Interface contacts:
Residue A281 in protein 1 contacts residue F62 in protein 2 (closest heavy-atom distance 3.5 Å).
Residue L419 in protein 1 is in contact with residue N141 in protein 2 (closest heavy-atom distance 2.8 Å).
Residue R238 in protein 1 contacts residue D51 in protein 2 (closest heavy-atom distance 3.4 Å).
Residue Y261 in protein 1 is in contact with residue Q95 in protein 2 (closest heavy-atom distance 3.4 Å).
Residue Y237 in protein 1 interacts with residue Y50 in protein 2 (closest heavy-atom distance 2.9 Å).
Residue K228 in protein 1 contacts residue D45 in protein 2 (closest heavy-atom distance 3.3 Å).
Residue T262 in protein 1 is in contact with residue Q95 in protein 2 (closest heavy-atom distance 3.1 Å).
Residue Y224 in protein 1 interacts with residue D45 in protein 2 (closest heavy-atom distance 2.7 Å).
Residue D266 in protein 1 is in contact with residue Q95 in protein 2 (closest heavy-atom distance 2.7 Å).
Residue R83 in protein 1 contacts residue D45 in protein 2 (closest heavy-atom distance 2.6 Å).
Residue D416 in protein 1 contacts residue R137 in protein 2 (closest heavy-atom distance 2.6 Å).
Residue K228 in protein 1 contacts residue G46 in protein 2 (closest heavy-atom distance 3.4 Å).
Residue V242 in protein 1 is in contact with residue T27 in protein 2 (closest heavy-atom distance 3.0 Å).
Residue L264 in protein 1 interacts with residue Q95 in protein 2 (closest heavy-atom distance 3.3 Å).
Residue D266 in protein 1 contacts residue W93 in protein 2 (closest heavy-atom distance 3.5 Å).
Residue R238 in protein 1 is in contact with residue G30 in protein 2 (closest heavy-atom distance 2.5 Å).
Residue I288 in protein 1 interacts with residue W57 in protein 2 (closest heavy-atom distance 3.4 Å).
Residue V234 in protein 1 contacts residue Y50 in protein 2 (closest heavy-atom distance 3.1 Å).
Residue V250 in protein 1 is in contact with residue L20 in protein 2 (closest heavy-atom distance 3.5 Å).
Residue G285 in protein 1 interacts with residue W58 in protein 2 (closest heavy-atom distance 3.4 Å).
Residue S236 in protein 1 is in contact with residue N52 in protein 2 (closest heavy-atom distance 3.0 Å).
Residue P233 in protein 1 interacts with residue Y50 in protein 2 (closest heavy-atom distance 3.2 Å).
Residue P227 in protein 1 is in contact with residue I47 in protein 2 (closest heavy-atom distance 3.5 Å).
Residue S236 in protein 1 contacts residue Y50 in protein 2 (closest heavy-atom distance 3.5 Å).
Residue L271 in protein 1 contacts residue G78 in protein 2 (closest heavy-atom distance 3.3 Å).
Residue Y158 in protein 1 interacts with residue I47 in protein 2 (closest heavy-atom distance 3.2 Å).
Residue I288 in protein 1 interacts with residue W58 in protein 2 (closest heavy-atom distance 3.3 Å).
Residue S270 in protein 1 interacts with residue P77 in protein 2 (closest heavy-atom distance 2.9 Å).
Residue Y224 in protein 1 interacts with residue I47 in protein 2 (closest heavy-atom distance 3.2 Å).
Residue N414 in protein 1 interacts with residue R137 in protein 2 (closest heavy-atom distance 3.0 Å).
Residue V234 in protein 1 interacts with residue E49 in protein 2 (closest heavy-atom distance 3.5 Å).
Residue G417 in protein 1 contacts residue Y110 in protein 2 (closest heavy-atom distance 3.5 Å).
Residue T418 in protein 1 interacts with residue R137 in protein 2 (closest heavy-atom distance 2.8 Å).
Residue W284 in protein 1 contacts residue W57 in protein 2 (closest heavy-atom distance 3.5 Å).
Residue R238 in protein 1 interacts with residue E31 in protein 2 (closest heavy-atom distance 3.3 Å).
Residue D415 in protein 1 contacts residue Y110 in protein 2 (closest heavy-atom distance 3.5 Å).
Residue L277 in protein 1 interacts with residue T65 in protein 2 (closest heavy-atom distance 3.4 Å).
Residue W253 in protein 1 interacts with residue T16 in protein 2 (closest heavy-atom distance 3.3 Å).
Residue K330 in protein 1 is in contact with residue Y72 in protein 2 (closest heavy-atom distance 3.5 Å).
Residue Y237 in protein 1 contacts residue M40 in protein 2 (closest heavy-atom distance 3.4 Å).
Residue A281 in protein 1 contacts residue W58 in protein 2 (closest heavy-atom distance 2.8 Å).
Residue M273 in protein 1 interacts with residue Y72 in protein 2 (closest heavy-atom distance 3.5 Å).
Residue Y235 in protein 1 interacts with residue T35 in protein 2 (closest heavy-atom distance 3.5 Å).
Residue W267 in protein 1 contacts residue M1 in protein 2 (closest heavy-atom distance 3.5 Å).
Residue Y261 in protein 1 is in contact with residue Q98 in protein 2 (closest heavy-atom distance 3.4 Å).
Residue D416 in protein 1 interacts with residue M134 in protein 2 (closest heavy-atom distance 3.3 Å).
Residue W267 in protein 1 is in contact with residue G78 in protein 2 (closest heavy-atom distance 3.5 Å).
Residue P233 in protein 1 interacts with residue E48 in protein 2 (closest heavy-atom distance 3.1 Å).
Residue Y235 in protein 1 contacts residue N52 in protein 2 (closest heavy-atom distance 3.0 Å).
Residue H156 in protein 1 is in contact with residue F44 in protein 2 (closest heavy-atom distance 3.5 Å).
Residue I278 in protein 1 interacts with residue T65 in protein 2 (closest heavy-atom distance 3.5 Å).
Residue V234 in protein 1 interacts with residue E48 in protein 2 (closest heavy-atom distance 2.8 Å).
Residue T84 in protein 1 contacts residue F44 in protein 2 (closest heavy-atom distance 3.4 Å).
Residue Y158 in protein 1 contacts residue F44 in protein 2 (closest heavy-atom distance 3.5 Å).
Residue Y421 in protein 1 contacts residue N141 in protein 2 (closest heavy-atom distance 3.2 Å).
Residue K228 in protein 1 contacts residue I47 in protein 2 (closest heavy-atom distance 3.5 Å).
Residue R238 in protein 1 contacts residue T27 in protein 2 (closest heavy-atom distance 3.3 Å).
Residue W253 in protein 1 interacts with residue T13 in protein 2 (closest heavy-atom distance 3.4 Å).
Residue Q269 in protein 1 contacts residue Q95 in protein 2 (closest heavy-atom distance 2.9 Å).
Residue D266 in protein 1 interacts with residue T94 in protein 2 (closest heavy-atom distance 3.2 Å).

Sequence of protein 2:
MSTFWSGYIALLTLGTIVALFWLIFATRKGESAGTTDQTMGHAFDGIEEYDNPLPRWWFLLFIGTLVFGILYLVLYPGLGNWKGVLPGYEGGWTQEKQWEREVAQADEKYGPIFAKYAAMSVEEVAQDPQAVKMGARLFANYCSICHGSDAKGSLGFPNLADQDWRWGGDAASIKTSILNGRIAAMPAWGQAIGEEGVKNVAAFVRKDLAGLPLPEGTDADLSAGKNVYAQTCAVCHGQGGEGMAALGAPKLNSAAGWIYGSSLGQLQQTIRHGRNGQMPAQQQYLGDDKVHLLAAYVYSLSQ

These two protein chains interact to form a complex.

Sequence of protein 1:
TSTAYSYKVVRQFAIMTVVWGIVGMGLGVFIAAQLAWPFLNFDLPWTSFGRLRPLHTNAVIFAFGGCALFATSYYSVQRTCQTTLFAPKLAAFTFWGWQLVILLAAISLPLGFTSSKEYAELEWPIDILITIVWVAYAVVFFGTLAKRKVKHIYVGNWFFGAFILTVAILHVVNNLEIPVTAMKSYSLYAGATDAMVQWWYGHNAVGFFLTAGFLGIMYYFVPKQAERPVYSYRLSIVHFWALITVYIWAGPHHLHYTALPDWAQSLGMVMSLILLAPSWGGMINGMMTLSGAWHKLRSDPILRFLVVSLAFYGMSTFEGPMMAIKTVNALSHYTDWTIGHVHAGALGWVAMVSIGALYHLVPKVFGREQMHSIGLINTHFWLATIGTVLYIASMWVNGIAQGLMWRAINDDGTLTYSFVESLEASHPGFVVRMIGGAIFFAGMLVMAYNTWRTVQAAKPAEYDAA